Residue-level contacts at the interface:
Residue D377 in the first protein interacts with residue P7 in the second protein (closest heavy-atom distance 4.5 Å).
Residue V87 in the first protein interacts with residue C3 in the second protein (closest heavy-atom distance 3.8 Å).
Residue D377 in the first protein contacts residue R8 in the second protein (closest heavy-atom distance 4.1 Å).
Residue V87 in the first protein is in contact with residue N2 in the second protein (closest heavy-atom distance 3.4 Å).
Residue V87 in the first protein interacts with residue F4 in the second protein (closest heavy-atom distance 3.5 Å).
Residue F94 in the first protein contacts residue F4 in the second protein (closest heavy-atom distance 3.4 Å).
Residue H204 in the first protein contacts residue K6 in the second protein (closest heavy-atom distance 3.1 Å).
Residue Y202 in the first protein interacts with residue N2 in the second protein (closest heavy-atom distance 2.8 Å).
Residue I375 in the first protein is in contact with residue K6 in the second protein (closest heavy-atom distance 4.2 Å).
Residue G190 in the first protein contacts residue C3 in the second protein (closest heavy-atom distance 3.5 Å).
Residue F217 in the first protein contacts residue P7 in the second protein (closest heavy-atom distance 3.4 Å).
Residue T188 in the first protein contacts residue G1 in the second protein (closest heavy-atom distance 2.6 Å).
Residue Y86 in the first protein interacts with residue N2 in the second protein (closest heavy-atom distance 3.9 Å).
Residue F217 in the first protein interacts with residue F4 in the second protein (closest heavy-atom distance 3.8 Å).
Residue D89 in the first protein is in contact with residue K6 in the second protein (closest heavy-atom distance 3.5 Å).
Residue I151 in the first protein contacts residue G1 in the second protein (closest heavy-atom distance 3.8 Å).
Residue F96 in the first protein is in contact with residue N2 in the second protein (closest heavy-atom distance 3.8 Å).
Residue D90 in the first protein interacts with residue K6 in the second protein (closest heavy-atom distance 4.3 Å).
Residue Y326 in the first protein is in contact with residue N2 in the second protein (closest heavy-atom distance 4.3 Å).
Residue G376 in the first protein contacts residue S5 in the second protein (closest heavy-atom distance 3.3 Å).
Residue G376 in the first protein is in contact with residue R8 in the second protein (closest heavy-atom distance 3.9 Å).
Residue D89 in the first protein is in contact with residue F4 in the second protein (closest heavy-atom distance 3.4 Å).
Residue G376 in the first protein contacts residue K6 in the second protein (closest heavy-atom distance 3.1 Å).
Residue Y202 in the first protein interacts with residue S5 in the second protein (closest heavy-atom distance 3.5 Å).
Residue G190 in the first protein is in contact with residue N2 in the second protein (closest heavy-atom distance 4.5 Å).
Residue S311 in the first protein interacts with residue F4 in the second protein (closest heavy-atom distance 2.9 Å).
Residue D377 in the first protein interacts with residue K6 in the second protein (closest heavy-atom distance 2.8 Å).
Residue L380 in the first protein interacts with residue G1 in the second protein (closest heavy-atom distance 3.8 Å).
Residue D90 in the first protein interacts with residue F4 in the second protein (closest heavy-atom distance 4.6 Å).
Residue F94 in the first protein contacts residue K6 in the second protein (closest heavy-atom distance 4.3 Å).
Residue G378 in the first protein contacts residue S5 in the second protein (closest heavy-atom distance 3.0 Å).
Residue Y307 in the first protein interacts with residue N2 in the second protein (closest heavy-atom distance 3.3 Å).
Residue S218 in the first protein interacts with residue P7 in the second protein (closest heavy-atom distance 4.1 Å).
Residue F217 in the first protein interacts with residue S5 in the second protein (closest heavy-atom distance 4.0 Å).
Residue G378 in the first protein is in contact with residue C3 in the second protein (closest heavy-atom distance 4.3 Å).
Residue F217 in the first protein is in contact with residue K6 in the second protein (closest heavy-atom distance 3.8 Å).
Residue I375 in the first protein contacts residue P7 in the second protein (closest heavy-atom distance 3.2 Å).
Residue L380 in the first protein interacts with residue N2 in the second protein (closest heavy-atom distance 4.3 Å).
Residue N152 in the first protein contacts residue G1 in the second protein (closest heavy-atom distance 3.1 Å).
Residue N379 in the first protein contacts residue C3 in the second protein (closest heavy-atom distance 3.6 Å).
Residue L309 in the first protein contacts residue N2 in the second protein (closest heavy-atom distance 4.6 Å).
Residue F96 in the first protein is in contact with residue C3 in the second protein (closest heavy-atom distance 3.8 Å).
Residue Y326 in the first protein contacts residue F4 in the second protein (closest heavy-atom distance 4.5 Å).
Residue D377 in the first protein interacts with residue F4 in the second protein (closest heavy-atom distance 4.6 Å).
Residue T188 in the first protein interacts with residue N2 in the second protein (closest heavy-atom distance 4.2 Å).
Residue A189 in the first protein interacts with residue G1 in the second protein (closest heavy-atom distance 3.5 Å).
Residue Y86 in the first protein contacts residue G1 in the second protein (closest heavy-atom distance 3.4 Å).
Residue L380 in the first protein is in contact with residue C3 in the second protein (closest heavy-atom distance 4.1 Å).
Residue H204 in the first protein interacts with residue P7 in the second protein (closest heavy-atom distance 3.8 Å).
Residue F153 in the first protein is in contact with residue G1 in the second protein (closest heavy-atom distance 4.5 Å).
Residue H204 in the first protein contacts residue S5 in the second protein (closest heavy-atom distance 3.0 Å).
Residue F96 in the first protein interacts with residue F4 in the second protein (closest heavy-atom distance 3.5 Å).
Residue D377 in the first protein is in contact with residue S5 in the second protein (closest heavy-atom distance 3.3 Å).
Residue Y202 in the first protein interacts with residue C3 in the second protein (closest heavy-atom distance 3.9 Å).
Residue D91 in the first protein contacts residue K6 in the second protein (closest heavy-atom distance 3.0 Å).
Residue G376 in the first protein contacts residue P7 in the second protein (closest heavy-atom distance 4.1 Å).
Residue N152 in the first protein contacts residue N2 in the second protein (closest heavy-atom distance 4.5 Å).
Residue E88 in the first protein is in contact with residue F4 in the second protein (closest heavy-atom distance 4.0 Å).
Residue Y98 in the first protein interacts with residue N2 in the second protein (closest heavy-atom distance 4.4 Å).
Residue I375 in the first protein contacts residue R8 in the second protein (closest heavy-atom distance 2.8 Å).

The following describes two proteins that form a bound complex.

Sequence of the first protein:
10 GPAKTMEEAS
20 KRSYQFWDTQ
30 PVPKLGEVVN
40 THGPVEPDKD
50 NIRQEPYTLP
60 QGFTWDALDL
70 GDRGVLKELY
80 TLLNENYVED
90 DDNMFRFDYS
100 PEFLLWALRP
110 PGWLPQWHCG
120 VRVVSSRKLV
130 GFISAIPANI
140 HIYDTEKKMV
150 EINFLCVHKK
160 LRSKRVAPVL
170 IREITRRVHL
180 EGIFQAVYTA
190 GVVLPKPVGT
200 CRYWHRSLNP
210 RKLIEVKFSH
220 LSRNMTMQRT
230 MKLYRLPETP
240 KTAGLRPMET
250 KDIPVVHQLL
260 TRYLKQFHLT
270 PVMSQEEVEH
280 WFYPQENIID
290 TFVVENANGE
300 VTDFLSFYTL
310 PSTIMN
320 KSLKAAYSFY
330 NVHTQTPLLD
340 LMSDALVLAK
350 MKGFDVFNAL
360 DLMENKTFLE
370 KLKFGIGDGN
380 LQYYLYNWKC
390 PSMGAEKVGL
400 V

Sequence of the second protein:
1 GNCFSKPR